Interface contacts:
Residue L76 in protein 2 is in contact with residue L84 in protein 1 (closest heavy-atom distance 3.6 Å).
Residue Y69 in protein 2 interacts with residue L84 in protein 1 (closest heavy-atom distance 3.9 Å).
Residue L112 in protein 2 is in contact with residue Q90 in protein 1 (closest heavy-atom distance 2.7 Å).
Residue E115 in protein 2 contacts residue Q86 in protein 1 (closest heavy-atom distance 3.7 Å).
Residue L76 in protein 2 is in contact with residue E87 in protein 1 (closest heavy-atom distance 3.8 Å).
Residue N80 in protein 2 is in contact with residue Q90 in protein 1 (closest heavy-atom distance 3.5 Å).
Residue L84 in protein 2 interacts with residue L94 in protein 1 (closest heavy-atom distance 4.0 Å).
Residue N80 in protein 2 contacts residue A91 in protein 1 (closest heavy-atom distance 3.2 Å).
Residue V17 in protein 2 is in contact with residue A91 in protein 1 (closest heavy-atom distance 3.6 Å).
Residue T13 in protein 2 contacts residue V88 in protein 1 (closest heavy-atom distance 4.2 Å).
Residue T83 in protein 2 interacts with residue L94 in protein 1 (closest heavy-atom distance 3.7 Å).
Residue L72 in protein 2 contacts residue L84 in protein 1 (closest heavy-atom distance 4.0 Å).
Residue Y10 in protein 2 is in contact with residue L84 in protein 1 (closest heavy-atom distance 3.3 Å).
Residue N80 in protein 2 interacts with residue L94 in protein 1 (closest heavy-atom distance 3.5 Å).
Residue Y69 in protein 2 contacts residue N15 in protein 1 (closest heavy-atom distance 2.9 Å).
Residue L112 in protein 2 is in contact with residue L94 in protein 1 (closest heavy-atom distance 3.9 Å).
Residue V17 in protein 2 interacts with residue R92 in protein 1 (closest heavy-atom distance 3.8 Å).
Residue Y10 in protein 2 is in contact with residue V11 in protein 1 (closest heavy-atom distance 3.9 Å).
Residue V17 in protein 2 is in contact with residue V88 in protein 1 (closest heavy-atom distance 4.1 Å).
Residue L112 in protein 2 contacts residue D93 in protein 1 (closest heavy-atom distance 3.3 Å).
Residue K9 in protein 2 is in contact with residue R50 in protein 1 (closest heavy-atom distance 3.6 Å).
Residue E115 in protein 2 is in contact with residue A67 in protein 1 (closest heavy-atom distance 3.4 Å).
Residue D70 in protein 2 interacts with residue L80 in protein 1 (closest heavy-atom distance 4.1 Å).
Residue Y10 in protein 2 is in contact with residue D14 in protein 1 (closest heavy-atom distance 3.5 Å).
Residue Y69 in protein 2 interacts with residue L80 in protein 1 (closest heavy-atom distance 3.8 Å).
Residue K87 in protein 2 interacts with residue S98 in protein 1 (closest heavy-atom distance 3.5 Å).
Residue D6 in protein 2 is in contact with residue R50 in protein 1 (closest heavy-atom distance 3.2 Å).
Residue L114 in protein 2 is in contact with residue Q89 in protein 1 (closest heavy-atom distance 3.5 Å).
Residue N1 in protein 2 interacts with residue N44 in protein 1 (closest heavy-atom distance 3.5 Å).
Residue E115 in protein 2 contacts residue T65 in protein 1 (closest heavy-atom distance 3.2 Å).
Residue I73 in protein 2 interacts with residue L80 in protein 1 (closest heavy-atom distance 3.5 Å).
Residue L114 in protein 2 contacts residue D93 in protein 1 (closest heavy-atom distance 2.3 Å).
Residue Y10 in protein 2 contacts residue N10 in protein 1 (closest heavy-atom distance 3.7 Å).
Residue D6 in protein 2 contacts residue D14 in protein 1 (closest heavy-atom distance 3.2 Å).
Residue V17 in protein 2 is in contact with residue Q95 in protein 1 (closest heavy-atom distance 3.7 Å).
Residue V113 in protein 2 interacts with residue Q90 in protein 1 (closest heavy-atom distance 4.0 Å).
Residue K77 in protein 2 interacts with residue E87 in protein 1 (closest heavy-atom distance 3.4 Å).
Residue V113 in protein 2 interacts with residue D93 in protein 1 (closest heavy-atom distance 3.4 Å).
Residue T13 in protein 2 interacts with residue A7 in protein 1 (closest heavy-atom distance 3.7 Å).
Residue S111 in protein 2 interacts with residue D93 in protein 1 (closest heavy-atom distance 4.0 Å).
Residue L2 in protein 2 is in contact with residue N44 in protein 1 (closest heavy-atom distance 3.4 Å).
Residue K87 in protein 2 is in contact with residue L94 in protein 1 (closest heavy-atom distance 3.2 Å).
Residue S3 in protein 2 contacts residue N44 in protein 1 (closest heavy-atom distance 4.0 Å).
Residue D6 in protein 2 is in contact with residue T46 in protein 1 (closest heavy-atom distance 2.7 Å).
Residue E115 in protein 2 contacts residue V66 in protein 1 (closest heavy-atom distance 3.5 Å).
Residue N80 in protein 2 interacts with residue E87 in protein 1 (closest heavy-atom distance 3.0 Å).
Residue G16 in protein 2 is in contact with residue Q95 in protein 1 (closest heavy-atom distance 3.1 Å).
Residue T13 in protein 2 contacts residue N10 in protein 1 (closest heavy-atom distance 3.0 Å).
Residue L7 in protein 2 is in contact with residue D14 in protein 1 (closest heavy-atom distance 3.3 Å).
Residue Y69 in protein 2 contacts residue V81 in protein 1 (closest heavy-atom distance 3.4 Å).
Residue L84 in protein 2 is in contact with residue Q90 in protein 1 (closest heavy-atom distance 4.2 Å).
Residue K9 in protein 2 interacts with residue N10 in protein 1 (closest heavy-atom distance 3.7 Å).
Residue I14 in protein 2 is in contact with residue V88 in protein 1 (closest heavy-atom distance 3.6 Å).
Residue I73 in protein 2 interacts with residue L84 in protein 1 (closest heavy-atom distance 4.1 Å).
Residue I73 in protein 2 is in contact with residue D83 in protein 1 (closest heavy-atom distance 3.6 Å).
Residue I73 in protein 2 contacts residue E87 in protein 1 (closest heavy-atom distance 4.0 Å).
Residue N1 in protein 2 contacts residue R43 in protein 1 (closest heavy-atom distance 3.4 Å).
Residue K87 in protein 2 contacts residue R97 in protein 1 (closest heavy-atom distance 3.0 Å).
Residue E115 in protein 2 interacts with residue Q89 in protein 1 (closest heavy-atom distance 4.2 Å).
Residue Y10 in protein 2 interacts with residue N15 in protein 1 (closest heavy-atom distance 3.4 Å).

Sequence of protein 2:
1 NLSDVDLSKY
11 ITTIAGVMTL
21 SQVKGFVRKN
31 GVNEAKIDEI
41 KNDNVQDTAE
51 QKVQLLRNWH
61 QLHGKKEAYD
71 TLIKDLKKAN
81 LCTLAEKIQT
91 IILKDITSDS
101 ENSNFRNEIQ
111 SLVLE

Sequence of protein 1:
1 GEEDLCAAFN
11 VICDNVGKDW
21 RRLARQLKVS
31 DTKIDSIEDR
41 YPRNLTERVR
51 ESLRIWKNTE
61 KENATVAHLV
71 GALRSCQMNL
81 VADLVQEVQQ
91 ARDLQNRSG

This data describes a binding interaction between two proteins.